Sequence of chain A:
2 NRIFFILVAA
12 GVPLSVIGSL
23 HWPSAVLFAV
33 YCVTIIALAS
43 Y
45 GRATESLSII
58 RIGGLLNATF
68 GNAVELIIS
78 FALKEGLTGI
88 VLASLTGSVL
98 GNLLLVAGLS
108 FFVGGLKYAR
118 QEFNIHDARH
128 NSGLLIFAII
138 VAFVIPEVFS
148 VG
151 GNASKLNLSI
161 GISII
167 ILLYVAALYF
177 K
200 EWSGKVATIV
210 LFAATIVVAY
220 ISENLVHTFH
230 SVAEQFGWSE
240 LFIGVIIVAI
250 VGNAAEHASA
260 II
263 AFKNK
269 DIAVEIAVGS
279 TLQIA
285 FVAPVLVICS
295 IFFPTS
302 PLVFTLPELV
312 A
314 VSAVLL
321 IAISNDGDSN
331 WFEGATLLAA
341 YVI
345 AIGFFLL

Sequence of chain B:
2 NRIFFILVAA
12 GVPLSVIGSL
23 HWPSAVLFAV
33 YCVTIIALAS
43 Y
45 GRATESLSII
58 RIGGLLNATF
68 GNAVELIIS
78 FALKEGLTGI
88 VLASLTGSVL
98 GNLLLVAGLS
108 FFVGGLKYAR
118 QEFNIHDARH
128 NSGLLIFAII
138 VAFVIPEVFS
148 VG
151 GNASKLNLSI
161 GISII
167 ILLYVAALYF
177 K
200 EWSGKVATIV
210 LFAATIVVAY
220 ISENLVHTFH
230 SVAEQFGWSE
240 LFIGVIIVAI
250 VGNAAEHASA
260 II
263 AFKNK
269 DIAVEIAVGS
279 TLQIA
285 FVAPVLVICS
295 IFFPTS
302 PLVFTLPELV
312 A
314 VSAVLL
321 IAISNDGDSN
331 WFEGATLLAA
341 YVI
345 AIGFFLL

Contacts between the two chains:
Residue V138 in chain A contacts residue I343 in chain B (closest heavy-atom distance 4.6 Å).
Residue L158 in chain A interacts with residue G347 in chain B (closest heavy-atom distance 3.7 Å).
Residue A125 in chain A interacts with residue N325 in chain B (closest heavy-atom distance 4.0 Å).
Residue R126 in chain A is in contact with residue D326 in chain B (closest heavy-atom distance 3.6 Å).
Residue F146 in chain A interacts with residue F348 in chain B (closest heavy-atom distance 3.5 Å).
Residue V138 in chain A is in contact with residue A340 in chain B (closest heavy-atom distance 3.6 Å).
Residue R126 in chain A interacts with residue E333 in chain B (closest heavy-atom distance 4.5 Å).
Residue L169 in chain A contacts residue A335 in chain B (closest heavy-atom distance 3.9 Å).
Residue R126 in chain A interacts with residue Q118 in chain B (closest heavy-atom distance 4.0 Å).
Residue G161 in chain A contacts residue I346 in chain B (closest heavy-atom distance 4.3 Å).
Residue L169 in chain A contacts residue T336 in chain B (closest heavy-atom distance 3.9 Å).
Residue L169 in chain A interacts with residue F332 in chain B (closest heavy-atom distance 4.5 Å).
Residue L169 in chain A contacts residue A339 in chain B (closest heavy-atom distance 4.5 Å).
Residue I162 in chain A contacts residue I346 in chain B (closest heavy-atom distance 4.8 Å).
Residue L131 in chain A interacts with residue F332 in chain B (closest heavy-atom distance 4.4 Å).
Residue F134 in chain A contacts residue A339 in chain B (closest heavy-atom distance 4.3 Å).
Residue S154 in chain A contacts residue L350 in chain B (closest heavy-atom distance 3.5 Å).
Residue V145 in chain A contacts residue P308 in chain B (closest heavy-atom distance 3.7 Å).
Residue F146 in chain A interacts with residue G347 in chain B (closest heavy-atom distance 3.4 Å).
Residue G130 in chain A contacts residue L319 in chain B (closest heavy-atom distance 4.6 Å).
Residue I165 in chain A contacts residue I343 in chain B (closest heavy-atom distance 3.4 Å).
Residue G149 in chain A is in contact with residue L351 in chain B (closest heavy-atom distance 4.2 Å).
Residue I137 in chain A interacts with residue L318 in chain B (closest heavy-atom distance 3.6 Å).
Residue I165 in chain A contacts residue A339 in chain B (closest heavy-atom distance 3.8 Å).
Residue I133 in chain A contacts residue A322 in chain B (closest heavy-atom distance 4.1 Å).
Residue L131 in chain A contacts residue T336 in chain B (closest heavy-atom distance 4.8 Å).
Residue F134 in chain A interacts with residue L319 in chain B (closest heavy-atom distance 3.7 Å).
Residue N157 in chain A contacts residue L350 in chain B (closest heavy-atom distance 4.3 Å).
Residue I137 in chain A is in contact with residue S315 in chain B (closest heavy-atom distance 4.0 Å).
Residue I162 in chain A is in contact with residue I343 in chain B (closest heavy-atom distance 3.5 Å).
Residue G130 in chain A interacts with residue A322 in chain B (closest heavy-atom distance 3.7 Å).
Residue F146 in chain A interacts with residue A312 in chain B (closest heavy-atom distance 4.6 Å).
Residue V145 in chain A contacts residue L307 in chain B (closest heavy-atom distance 3.7 Å).
Residue I133 in chain A is in contact with residue L318 in chain B (closest heavy-atom distance 3.8 Å).
Residue G130 in chain A contacts residue I323 in chain B (closest heavy-atom distance 4.7 Å).
Residue A125 in chain A interacts with residue A322 in chain B (closest heavy-atom distance 4.3 Å).
Residue A173 in chain A is in contact with residue F332 in chain B (closest heavy-atom distance 3.9 Å).
Residue I122 in chain A interacts with residue D326 in chain B (closest heavy-atom distance 3.9 Å).
Residue I133 in chain A interacts with residue L319 in chain B (closest heavy-atom distance 4.0 Å).
Residue L158 in chain A contacts residue L350 in chain B (closest heavy-atom distance 3.8 Å).
Residue S129 in chain A is in contact with residue N325 in chain B (closest heavy-atom distance 4.8 Å).
Residue I142 in chain A is in contact with residue S315 in chain B (closest heavy-atom distance 4.4 Å).
Residue R126 in chain A interacts with residue G327 in chain B (closest heavy-atom distance 3.7 Å).
Residue G161 in chain A interacts with residue I343 in chain B (closest heavy-atom distance 4.7 Å).
Residue S129 in chain A interacts with residue A322 in chain B (closest heavy-atom distance 4.4 Å).
Residue N121 in chain A contacts residue D326 in chain B (closest heavy-atom distance 4.5 Å).
Residue A173 in chain A is in contact with residue W331 in chain B (closest heavy-atom distance 4.0 Å).
Residue F176 in chain A contacts residue W331 in chain B (closest heavy-atom distance 3.6 Å).
Residue F146 in chain A interacts with residue L351 in chain B (closest heavy-atom distance 3.8 Å).
Residue L158 in chain A contacts residue I346 in chain B (closest heavy-atom distance 3.7 Å).
Residue V141 in chain A contacts residue V311 in chain B (closest heavy-atom distance 3.2 Å).
Residue S154 in chain A contacts residue W237 in chain B (closest heavy-atom distance 4.1 Å).
Residue I142 in chain A contacts residue I343 in chain B (closest heavy-atom distance 4.4 Å).
Residue A125 in chain A is in contact with residue D326 in chain B (closest heavy-atom distance 3.2 Å).
Residue F134 in chain A contacts residue A340 in chain B (closest heavy-atom distance 4.3 Å).
Residue A172 in chain A interacts with residue W331 in chain B (closest heavy-atom distance 3.5 Å).
Residue F134 in chain A interacts with residue T336 in chain B (closest heavy-atom distance 3.2 Å).
Residue L158 in chain A contacts residue I343 in chain B (closest heavy-atom distance 4.0 Å).
Residue V145 in chain A interacts with residue V311 in chain B (closest heavy-atom distance 3.8 Å).
Residue F146 in chain A contacts residue P308 in chain B (closest heavy-atom distance 3.4 Å).

These two protein chains interact to form a complex.